Contacts between the two chains:
Residue I33 in chain A contacts residue M34 in chain B (closest heavy-atom distance 4.9 Å).
Residue Q32 in chain A is in contact with residue D35 in chain B (closest heavy-atom distance 4.5 Å).
Residue M34 in chain A contacts residue M34 in chain B (closest heavy-atom distance 4.4 Å).

Sequence of chain B:
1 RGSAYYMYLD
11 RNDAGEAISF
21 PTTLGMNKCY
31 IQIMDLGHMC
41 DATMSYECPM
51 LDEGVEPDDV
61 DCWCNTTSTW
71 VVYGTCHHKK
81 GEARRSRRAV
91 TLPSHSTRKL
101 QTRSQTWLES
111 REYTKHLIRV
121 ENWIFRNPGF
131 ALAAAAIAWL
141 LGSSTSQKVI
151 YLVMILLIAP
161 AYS

Sequence of chain A:
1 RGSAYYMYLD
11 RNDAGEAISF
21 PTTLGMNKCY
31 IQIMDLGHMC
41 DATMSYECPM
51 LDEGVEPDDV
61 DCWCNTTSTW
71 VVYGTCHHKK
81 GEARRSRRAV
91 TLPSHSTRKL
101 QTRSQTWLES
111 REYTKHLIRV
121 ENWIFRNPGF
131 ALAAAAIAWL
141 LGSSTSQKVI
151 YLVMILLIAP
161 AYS

The following describes two proteins that form a bound complex.